Interface contacts:
Residue L24 in protein 1 is in contact with residue Y3 in protein 2 (closest heavy-atom distance 3.6 Å).
Residue M130 in protein 1 contacts residue S1 in protein 2 (closest heavy-atom distance 3.6 Å).
Residue M151 in protein 1 interacts with residue A8 in protein 2 (closest heavy-atom distance 3.2 Å).
Residue E120 in protein 1 is in contact with residue Y3 in protein 2 (closest heavy-atom distance 3.9 Å).
Residue L118 in protein 1 interacts with residue I7 in protein 2 (closest heavy-atom distance 3.5 Å).
Residue Q47 in protein 1 interacts with residue M11 in protein 2 (closest heavy-atom distance 3.8 Å).
Residue M57 in protein 1 is in contact with residue S14 in protein 2 (closest heavy-atom distance 3.5 Å).
Residue F18 in protein 1 interacts with residue T5 in protein 2 (closest heavy-atom distance 4.4 Å).
Residue V61 in protein 1 interacts with residue L13 in protein 2 (closest heavy-atom distance 3.7 Å).
Residue M130 in protein 1 contacts residue Y3 in protein 2 (closest heavy-atom distance 3.8 Å).
Residue K81 in protein 1 is in contact with residue T12 in protein 2 (closest heavy-atom distance 3.3 Å).
Residue M57 in protein 1 contacts residue L13 in protein 2 (closest heavy-atom distance 3.5 Å).
Residue M151 in protein 1 interacts with residue I4 in protein 2 (closest heavy-atom distance 4.1 Å).
Residue A21 in protein 1 interacts with residue Y3 in protein 2 (closest heavy-atom distance 3.8 Å).
Residue F25 in protein 1 is in contact with residue I7 in protein 2 (closest heavy-atom distance 4.3 Å).
Residue L111 in protein 1 interacts with residue I4 in protein 2 (closest heavy-atom distance 4.0 Å).
Residue M77 in protein 1 is in contact with residue L13 in protein 2 (closest heavy-atom distance 3.8 Å).
Residue L45 in protein 1 contacts residue M11 in protein 2 (closest heavy-atom distance 4.1 Å).
Residue E60 in protein 1 is in contact with residue L13 in protein 2 (closest heavy-atom distance 3.8 Å).
Residue F18 in protein 1 contacts residue T6 in protein 2 (closest heavy-atom distance 3.7 Å).
Residue F98 in protein 1 interacts with residue I7 in protein 2 (closest heavy-atom distance 3.7 Å).
Residue A21 in protein 1 interacts with residue K2 in protein 2 (closest heavy-atom distance 4.0 Å).
Residue M150 in protein 1 is in contact with residue T5 in protein 2 (closest heavy-atom distance 3.9 Å).
Residue L45 in protein 1 is in contact with residue I7 in protein 2 (closest heavy-atom distance 3.9 Å).
Residue E90 in protein 1 interacts with residue T12 in protein 2 (closest heavy-atom distance 4.3 Å).
Residue F74 in protein 1 interacts with residue V10 in protein 2 (closest heavy-atom distance 4.5 Å).
Residue M78 in protein 1 interacts with residue G9 in protein 2 (closest heavy-atom distance 4.2 Å).
Residue M57 in protein 1 contacts residue V10 in protein 2 (closest heavy-atom distance 3.4 Å).
Residue M42 in protein 1 interacts with residue S14 in protein 2 (closest heavy-atom distance 3.1 Å).
Residue M42 in protein 1 interacts with residue V10 in protein 2 (closest heavy-atom distance 3.9 Å).
Residue L38 in protein 1 interacts with residue V10 in protein 2 (closest heavy-atom distance 3.8 Å).
Residue M115 in protein 1 contacts residue I7 in protein 2 (closest heavy-atom distance 3.2 Å).
Residue E93 in protein 1 contacts residue M11 in protein 2 (closest heavy-atom distance 3.7 Å).
Residue V97 in protein 1 contacts residue M11 in protein 2 (closest heavy-atom distance 3.7 Å).
Residue F25 in protein 1 interacts with residue V10 in protein 2 (closest heavy-atom distance 3.5 Å).
Residue M78 in protein 1 contacts residue V10 in protein 2 (closest heavy-atom distance 4.2 Å).
Residue M130 in protein 1 is in contact with residue I4 in protein 2 (closest heavy-atom distance 3.9 Å).
Residue A94 in protein 1 contacts residue A8 in protein 2 (closest heavy-atom distance 3.9 Å).
Residue F74 in protein 1 interacts with residue T6 in protein 2 (closest heavy-atom distance 3.6 Å).
Residue F147 in protein 1 is in contact with residue A8 in protein 2 (closest heavy-atom distance 4.0 Å).
Residue F98 in protein 1 contacts residue I4 in protein 2 (closest heavy-atom distance 3.8 Å).
Residue L122 in protein 1 interacts with residue Y3 in protein 2 (closest heavy-atom distance 4.4 Å).
Residue E17 in protein 1 contacts residue K2 in protein 2 (closest heavy-atom distance 3.1 Å).
Residue A94 in protein 1 contacts residue M11 in protein 2 (closest heavy-atom distance 4.0 Å).
Residue A21 in protein 1 contacts residue T6 in protein 2 (closest heavy-atom distance 3.3 Å).
Residue M151 in protein 1 is in contact with residue T5 in protein 2 (closest heavy-atom distance 4.1 Å).
Residue E20 in protein 1 is in contact with residue Y3 in protein 2 (closest heavy-atom distance 3.2 Å).
Residue D86 in protein 1 is in contact with residue T12 in protein 2 (closest heavy-atom distance 3.5 Å).
Residue Q14 in protein 1 contacts residue K2 in protein 2 (closest heavy-atom distance 3.1 Å).
Residue F25 in protein 1 contacts residue T6 in protein 2 (closest heavy-atom distance 4.0 Å).
Residue M115 in protein 1 is in contact with residue Y3 in protein 2 (closest heavy-atom distance 4.0 Å).
Residue V97 in protein 1 contacts residue I7 in protein 2 (closest heavy-atom distance 4.5 Å).
Residue L24 in protein 1 interacts with residue I7 in protein 2 (closest heavy-atom distance 4.3 Å).
Residue F147 in protein 1 contacts residue I4 in protein 2 (closest heavy-atom distance 3.6 Å).
Residue E17 in protein 1 contacts residue S1 in protein 2 (closest heavy-atom distance 2.8 Å).
Residue M42 in protein 1 interacts with residue M11 in protein 2 (closest heavy-atom distance 4.5 Å).
Residue M78 in protein 1 interacts with residue T6 in protein 2 (closest heavy-atom distance 3.7 Å).
Residue M150 in protein 1 is in contact with residue I4 in protein 2 (closest heavy-atom distance 3.0 Å).
Residue E133 in protein 1 interacts with residue S1 in protein 2 (closest heavy-atom distance 3.2 Å).
Residue F18 in protein 1 is in contact with residue K2 in protein 2 (closest heavy-atom distance 3.4 Å).

This data describes a binding interaction between two proteins.

Sequence of protein 1:
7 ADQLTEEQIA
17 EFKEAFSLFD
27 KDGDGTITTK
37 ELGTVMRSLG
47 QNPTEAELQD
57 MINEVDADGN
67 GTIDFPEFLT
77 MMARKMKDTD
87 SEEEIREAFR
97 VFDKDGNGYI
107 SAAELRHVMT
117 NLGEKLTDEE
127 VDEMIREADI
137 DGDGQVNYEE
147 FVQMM

Sequence of protein 2:
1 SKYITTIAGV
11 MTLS